The following describes two proteins that form a bound complex.

Sequence of protein 2:
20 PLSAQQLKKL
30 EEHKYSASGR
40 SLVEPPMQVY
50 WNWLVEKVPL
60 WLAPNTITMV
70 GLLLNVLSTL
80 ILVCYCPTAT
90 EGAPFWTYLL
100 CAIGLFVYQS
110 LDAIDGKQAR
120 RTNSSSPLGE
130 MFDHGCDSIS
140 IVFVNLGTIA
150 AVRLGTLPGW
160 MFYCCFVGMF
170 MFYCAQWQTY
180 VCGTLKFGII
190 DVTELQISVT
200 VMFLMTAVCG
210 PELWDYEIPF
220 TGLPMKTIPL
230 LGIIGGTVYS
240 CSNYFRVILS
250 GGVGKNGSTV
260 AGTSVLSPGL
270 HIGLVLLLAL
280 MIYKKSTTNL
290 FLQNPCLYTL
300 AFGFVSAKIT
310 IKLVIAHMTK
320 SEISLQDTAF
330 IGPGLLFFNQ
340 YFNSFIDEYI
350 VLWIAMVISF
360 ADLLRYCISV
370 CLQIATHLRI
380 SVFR

Contacts between the two chains:
Residue M280 in protein 2 interacts with residue F341 in protein 1 (closest heavy-atom distance 4.1 Å).
Residue F337 in protein 2 interacts with residue F336 in protein 1 (closest heavy-atom distance 3.8 Å).
Residue F336 in protein 2 contacts residue F337 in protein 1 (closest heavy-atom distance 3.8 Å).
Residue K284 in protein 2 is in contact with residue N342 in protein 1 (closest heavy-atom distance 3.4 Å).
Residue I281 in protein 2 is in contact with residue Y340 in protein 1 (closest heavy-atom distance 4.6 Å).
Residue K284 in protein 2 is in contact with residue Y340 in protein 1 (closest heavy-atom distance 3.7 Å).
Residue K284 in protein 2 interacts with residue F341 in protein 1 (closest heavy-atom distance 3.7 Å).
Residue N342 in protein 2 contacts residue K284 in protein 1 (closest heavy-atom distance 3.4 Å).
Residue F336 in protein 2 is in contact with residue F336 in protein 1 (closest heavy-atom distance 3.7 Å).
Residue Y340 in protein 2 is in contact with residue K284 in protein 1 (closest heavy-atom distance 3.7 Å).
Residue Y340 in protein 2 is in contact with residue M280 in protein 1 (closest heavy-atom distance 3.9 Å).
Residue F341 in protein 2 contacts residue M280 in protein 1 (closest heavy-atom distance 4.1 Å).
Residue M280 in protein 2 interacts with residue F337 in protein 1 (closest heavy-atom distance 4.8 Å).
Residue Y340 in protein 2 is in contact with residue Q339 in protein 1 (closest heavy-atom distance 3.2 Å).
Residue F341 in protein 2 interacts with residue K284 in protein 1 (closest heavy-atom distance 3.7 Å).
Residue Y340 in protein 2 interacts with residue F336 in protein 1 (closest heavy-atom distance 3.4 Å).
Residue Y340 in protein 2 interacts with residue I281 in protein 1 (closest heavy-atom distance 4.6 Å).
Residue F337 in protein 2 is in contact with residue M280 in protein 1 (closest heavy-atom distance 4.8 Å).
Residue Q339 in protein 2 interacts with residue Y340 in protein 1 (closest heavy-atom distance 3.2 Å).
Residue M280 in protein 2 is in contact with residue Y340 in protein 1 (closest heavy-atom distance 3.9 Å).
Residue F336 in protein 2 is in contact with residue Y340 in protein 1 (closest heavy-atom distance 3.4 Å).
Residue Y340 in protein 2 interacts with residue Y340 in protein 1 (closest heavy-atom distance 4.0 Å).

Sequence of protein 1:
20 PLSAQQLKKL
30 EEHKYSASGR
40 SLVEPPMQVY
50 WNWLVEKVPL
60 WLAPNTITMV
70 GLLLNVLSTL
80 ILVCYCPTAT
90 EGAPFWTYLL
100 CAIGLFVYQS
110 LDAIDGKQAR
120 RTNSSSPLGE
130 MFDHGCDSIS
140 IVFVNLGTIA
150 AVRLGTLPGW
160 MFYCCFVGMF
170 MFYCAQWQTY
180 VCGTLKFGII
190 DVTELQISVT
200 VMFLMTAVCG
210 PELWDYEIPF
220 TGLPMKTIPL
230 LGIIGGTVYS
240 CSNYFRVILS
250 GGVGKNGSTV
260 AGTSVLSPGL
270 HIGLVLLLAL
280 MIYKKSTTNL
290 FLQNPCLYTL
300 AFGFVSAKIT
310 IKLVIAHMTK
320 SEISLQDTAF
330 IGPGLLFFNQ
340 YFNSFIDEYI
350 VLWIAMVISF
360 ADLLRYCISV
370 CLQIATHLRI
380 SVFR